Sequence of the first protein:
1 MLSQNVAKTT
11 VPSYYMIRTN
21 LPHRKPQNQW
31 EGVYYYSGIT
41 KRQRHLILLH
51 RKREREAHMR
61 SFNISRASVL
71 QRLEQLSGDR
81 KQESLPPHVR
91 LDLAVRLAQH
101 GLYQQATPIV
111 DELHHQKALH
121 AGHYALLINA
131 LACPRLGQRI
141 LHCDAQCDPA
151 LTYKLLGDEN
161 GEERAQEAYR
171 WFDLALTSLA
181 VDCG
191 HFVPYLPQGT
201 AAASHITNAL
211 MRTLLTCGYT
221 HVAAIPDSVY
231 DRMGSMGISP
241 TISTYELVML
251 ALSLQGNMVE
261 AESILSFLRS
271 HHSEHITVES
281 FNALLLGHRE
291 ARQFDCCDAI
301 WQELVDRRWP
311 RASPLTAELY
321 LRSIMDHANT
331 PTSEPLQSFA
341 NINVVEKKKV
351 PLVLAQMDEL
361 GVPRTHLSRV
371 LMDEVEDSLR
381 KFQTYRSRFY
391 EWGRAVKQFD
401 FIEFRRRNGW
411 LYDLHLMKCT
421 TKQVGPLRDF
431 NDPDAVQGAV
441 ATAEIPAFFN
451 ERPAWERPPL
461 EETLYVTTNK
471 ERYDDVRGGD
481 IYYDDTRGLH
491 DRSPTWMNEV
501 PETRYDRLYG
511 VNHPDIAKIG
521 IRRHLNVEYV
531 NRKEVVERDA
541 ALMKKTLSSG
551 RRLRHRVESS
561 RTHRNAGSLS

These two protein chains interact to form a complex.

Sequence of the second protein:
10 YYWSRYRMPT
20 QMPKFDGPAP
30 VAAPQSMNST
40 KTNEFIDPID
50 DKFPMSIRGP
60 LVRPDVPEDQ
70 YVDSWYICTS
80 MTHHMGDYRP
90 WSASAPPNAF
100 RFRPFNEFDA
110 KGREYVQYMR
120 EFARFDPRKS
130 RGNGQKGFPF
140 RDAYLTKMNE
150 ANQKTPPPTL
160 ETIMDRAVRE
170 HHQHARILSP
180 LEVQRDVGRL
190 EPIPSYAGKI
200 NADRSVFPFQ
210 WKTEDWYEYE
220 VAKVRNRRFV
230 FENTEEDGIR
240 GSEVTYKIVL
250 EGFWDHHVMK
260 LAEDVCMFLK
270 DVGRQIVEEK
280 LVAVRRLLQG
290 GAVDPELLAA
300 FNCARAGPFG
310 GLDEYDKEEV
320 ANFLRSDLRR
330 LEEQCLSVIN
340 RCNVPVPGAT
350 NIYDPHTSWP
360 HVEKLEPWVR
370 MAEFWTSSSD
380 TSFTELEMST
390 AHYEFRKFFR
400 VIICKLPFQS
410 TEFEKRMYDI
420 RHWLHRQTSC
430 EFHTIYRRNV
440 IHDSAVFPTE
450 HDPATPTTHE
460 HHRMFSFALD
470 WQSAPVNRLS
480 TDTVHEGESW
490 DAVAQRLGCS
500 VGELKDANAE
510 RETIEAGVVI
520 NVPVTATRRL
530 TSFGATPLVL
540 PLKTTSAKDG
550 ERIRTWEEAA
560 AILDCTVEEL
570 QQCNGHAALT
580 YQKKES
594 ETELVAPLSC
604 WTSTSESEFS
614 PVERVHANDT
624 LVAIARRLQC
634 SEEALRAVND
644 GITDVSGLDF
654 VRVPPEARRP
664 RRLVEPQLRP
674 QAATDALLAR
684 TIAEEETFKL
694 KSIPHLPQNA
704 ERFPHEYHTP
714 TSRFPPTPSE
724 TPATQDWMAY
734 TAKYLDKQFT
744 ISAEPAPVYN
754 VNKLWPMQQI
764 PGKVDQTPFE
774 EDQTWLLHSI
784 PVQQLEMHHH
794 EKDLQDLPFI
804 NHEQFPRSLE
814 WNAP

Contacts between the two chains:
Residue H424 in the second protein contacts residue Q29 in the first protein (closest heavy-atom distance 3.0 Å).
Residue M17 in the second protein interacts with residue Q423 in the first protein (closest heavy-atom distance 3.9 Å).
Residue K414 in the second protein is in contact with residue L352 in the first protein (closest heavy-atom distance 3.9 Å).
Residue K414 in the second protein interacts with residue K349 in the first protein (closest heavy-atom distance 3.8 Å).
Residue R285 in the second protein is in contact with residue E262 in the first protein (closest heavy-atom distance 3.2 Å).
Residue Q288 in the second protein contacts residue S266 in the first protein (closest heavy-atom distance 3.3 Å).
Residue H421 in the second protein contacts residue W30 in the first protein (closest heavy-atom distance 3.4 Å).
Residue T410 in the second protein is in contact with residue L352 in the first protein (closest heavy-atom distance 3.7 Å).
Residue G289 in the second protein contacts residue R269 in the first protein (closest heavy-atom distance 3.6 Å).
Residue K414 in the second protein is in contact with residue K348 in the first protein (closest heavy-atom distance 3.8 Å).
Residue Y10 in the second protein is in contact with residue T10 in the first protein (closest heavy-atom distance 3.9 Å).
Residue T19 in the second protein contacts residue Q437 in the first protein (closest heavy-atom distance 3.9 Å).
Residue Y10 in the second protein interacts with residue C419 in the first protein (closest heavy-atom distance 3.9 Å).
Residue S13 in the second protein is in contact with residue T420 in the first protein (closest heavy-atom distance 3.9 Å).
Residue G290 in the second protein contacts residue R307 in the first protein (closest heavy-atom distance 3.1 Å).
Residue E295 in the second protein is in contact with residue R311 in the first protein (closest heavy-atom distance 3.5 Å).
Residue Y15 in the second protein is in contact with residue P22 in the first protein (closest heavy-atom distance 3.5 Å).
Residue V292 in the second protein contacts residue W309 in the first protein (closest heavy-atom distance 3.9 Å).
Residue D418 in the second protein interacts with residue K348 in the first protein (closest heavy-atom distance 2.8 Å).
Residue P294 in the second protein is in contact with residue W309 in the first protein (closest heavy-atom distance 3.6 Å).
Residue Y11 in the second protein is in contact with residue H23 in the first protein (closest heavy-atom distance 3.9 Å).
Residue D293 in the second protein interacts with residue R311 in the first protein (closest heavy-atom distance 3.4 Å).
Residue Y10 in the second protein contacts residue E471 in the first protein (closest heavy-atom distance 2.6 Å).
Residue W12 in the second protein interacts with residue L21 in the first protein (closest heavy-atom distance 3.6 Å).
Residue R425 in the second protein interacts with residue Q29 in the first protein (closest heavy-atom distance 3.6 Å).
Residue Q426 in the second protein is in contact with residue Q29 in the first protein (closest heavy-atom distance 3.0 Å).
Residue R285 in the second protein is in contact with residue R269 in the first protein (closest heavy-atom distance 3.4 Å).
Residue Y11 in the second protein is in contact with residue K25 in the first protein (closest heavy-atom distance 3.4 Å).
Residue Y10 in the second protein interacts with residue A7 in the first protein (closest heavy-atom distance 3.5 Å).
Residue Y11 in the second protein contacts residue L416 in the first protein (closest heavy-atom distance 2.7 Å).
Residue E411 in the second protein contacts residue K349 in the first protein (closest heavy-atom distance 3.9 Å).
Residue Q288 in the second protein is in contact with residue R269 in the first protein (closest heavy-atom distance 2.2 Å).
Residue E278 in the second protein interacts with residue Q302 in the first protein (closest heavy-atom distance 3.5 Å).
Residue E411 in the second protein is in contact with residue Q302 in the first protein (closest heavy-atom distance 3.9 Å).
Residue R16 in the second protein interacts with residue Q423 in the first protein (closest heavy-atom distance 3.3 Å).
Residue R425 in the second protein interacts with residue W30 in the first protein (closest heavy-atom distance 3.7 Å).
Residue P22 in the second protein contacts residue V436 in the first protein (closest heavy-atom distance 3.8 Å).
Residue W12 in the second protein contacts residue T10 in the first protein (closest heavy-atom distance 3.4 Å).
Residue L423 in the second protein is in contact with residue Q29 in the first protein (closest heavy-atom distance 3.6 Å).
Residue K279 in the second protein interacts with residue D306 in the first protein (closest heavy-atom distance 3.3 Å).
Residue Y11 in the second protein interacts with residue K8 in the first protein (closest heavy-atom distance 3.1 Å).
Residue P18 in the second protein is in contact with residue Q423 in the first protein (closest heavy-atom distance 3.7 Å).
Residue Y10 in the second protein is in contact with residue Y482 in the first protein (closest heavy-atom distance 3.2 Å).
Residue S13 in the second protein contacts residue Y482 in the first protein (closest heavy-atom distance 3.2 Å).
Residue Y15 in the second protein interacts with residue L21 in the first protein (closest heavy-atom distance 3.7 Å).
Residue L286 in the second protein is in contact with residue R307 in the first protein (closest heavy-atom distance 3.1 Å).
Residue R16 in the second protein is in contact with residue Y482 in the first protein (closest heavy-atom distance 3.4 Å).
Residue W12 in the second protein interacts with residue P22 in the first protein (closest heavy-atom distance 3.0 Å).
Residue D293 in the second protein is in contact with residue R308 in the first protein (closest heavy-atom distance 3.8 Å).
Residue D293 in the second protein is in contact with residue W309 in the first protein (closest heavy-atom distance 3.6 Å).
Residue G289 in the second protein contacts residue R307 in the first protein (closest heavy-atom distance 2.6 Å).
Residue G290 in the second protein contacts residue S273 in the first protein (closest heavy-atom distance 3.5 Å).
Residue R285 in the second protein contacts residue E303 in the first protein (closest heavy-atom distance 2.8 Å).
Residue R14 in the second protein contacts residue T442 in the first protein (closest heavy-atom distance 3.6 Å).
Residue Y10 in the second protein is in contact with residue T9 in the first protein (closest heavy-atom distance 3.1 Å).
Residue R16 in the second protein contacts residue T421 in the first protein (closest heavy-atom distance 2.3 Å).
Residue W12 in the second protein is in contact with residue Y15 in the first protein (closest heavy-atom distance 3.9 Å).
Residue L423 in the second protein is in contact with residue W30 in the first protein (closest heavy-atom distance 2.8 Å).
Residue A291 in the second protein is in contact with residue W309 in the first protein (closest heavy-atom distance 3.5 Å).
Residue R16 in the second protein interacts with residue D480 in the first protein (closest heavy-atom distance 2.5 Å).